Sequence of chain A:
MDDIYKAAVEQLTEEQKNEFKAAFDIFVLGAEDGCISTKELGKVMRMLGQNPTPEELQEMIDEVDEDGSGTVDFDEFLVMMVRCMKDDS

Sequence of chain B:
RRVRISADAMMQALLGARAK

This data describes a binding interaction between two proteins.

Residue-level contacts at the interface:
Residue C84 in chain A is in contact with residue A7 in chain B (closest heavy-atom distance 4.4 Å).
Residue M60 in chain A interacts with residue V3 in chain B (closest heavy-atom distance 4.2 Å).
Residue E56 in chain A interacts with residue R1 in chain B (closest heavy-atom distance 2.8 Å).
Residue C84 in chain A contacts residue S6 in chain B (closest heavy-atom distance 4.4 Å).
Residue M45 in chain A is in contact with residue M10 in chain B (closest heavy-atom distance 4.8 Å).
Residue E19 in chain A contacts residue M11 in chain B (closest heavy-atom distance 3.4 Å).
Residue I26 in chain A is in contact with residue L14 in chain B (closest heavy-atom distance 3.2 Å).
Residue C84 in chain A is in contact with residue I5 in chain B (closest heavy-atom distance 3.8 Å).
Residue Q50 in chain A interacts with residue R2 in chain B (closest heavy-atom distance 2.9 Å).
Residue V44 in chain A interacts with residue M10 in chain B (closest heavy-atom distance 3.6 Å).
Residue V44 in chain A interacts with residue L14 in chain B (closest heavy-atom distance 3.6 Å).
Residue A23 in chain A contacts residue M11 in chain B (closest heavy-atom distance 4.3 Å).
Residue E56 in chain A interacts with residue V3 in chain B (closest heavy-atom distance 3.5 Å).
Residue M47 in chain A interacts with residue A13 in chain B (closest heavy-atom distance 3.6 Å).
Residue M47 in chain A contacts residue R18 in chain B (closest heavy-atom distance 4.4 Å).
Residue A23 in chain A contacts residue L14 in chain B (closest heavy-atom distance 4.6 Å).
Residue M45 in chain A contacts residue I5 in chain B (closest heavy-atom distance 3.3 Å).
Residue M85 in chain A interacts with residue A7 in chain B (closest heavy-atom distance 4.2 Å).
Residue M47 in chain A is in contact with residue A17 in chain B (closest heavy-atom distance 2.9 Å).
Residue A23 in chain A interacts with residue L15 in chain B (closest heavy-atom distance 4.8 Å).
Residue L41 in chain A is in contact with residue M10 in chain B (closest heavy-atom distance 3.8 Å).
Residue F27 in chain A contacts residue L14 in chain B (closest heavy-atom distance 3.3 Å).
Residue M81 in chain A interacts with residue M10 in chain B (closest heavy-atom distance 4.8 Å).
Residue A22 in chain A interacts with residue L15 in chain B (closest heavy-atom distance 4.8 Å).
Residue M47 in chain A is in contact with residue A19 in chain B (closest heavy-atom distance 4.8 Å).
Residue M81 in chain A interacts with residue M11 in chain B (closest heavy-atom distance 4.9 Å).
Residue M81 in chain A interacts with residue A7 in chain B (closest heavy-atom distance 3.7 Å).
Residue I26 in chain A interacts with residue L15 in chain B (closest heavy-atom distance 3.8 Å).
Residue F27 in chain A contacts residue M10 in chain B (closest heavy-atom distance 3.6 Å).